Sequence of protein 2:
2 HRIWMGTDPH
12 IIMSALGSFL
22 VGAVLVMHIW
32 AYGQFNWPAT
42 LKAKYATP

These two protein chains interact to form a complex.

Interface contacts:
Residue G7 in protein 2 contacts residue G6 in protein 1 (closest heavy-atom distance 3.6 Å).
Residue M6 in protein 2 contacts residue E9 in protein 1 (closest heavy-atom distance 3.5 Å).
Residue M6 in protein 2 is in contact with residue M7 in protein 1 (closest heavy-atom distance 3.2 Å).
Residue V25 in protein 2 is in contact with residue Y26 in protein 1 (closest heavy-atom distance 3.2 Å).
Residue N37 in protein 2 interacts with residue R41 in protein 1 (closest heavy-atom distance 3.6 Å).
Residue F36 in protein 2 is in contact with residue W40 in protein 1 (closest heavy-atom distance 4.6 Å).
Residue H2 in protein 2 interacts with residue A12 in protein 1 (closest heavy-atom distance 3.3 Å).
Residue W38 in protein 2 is in contact with residue R41 in protein 1 (closest heavy-atom distance 4.0 Å).
Residue W5 in protein 2 contacts residue A12 in protein 1 (closest heavy-atom distance 3.8 Å).
Residue L21 in protein 2 is in contact with residue Y26 in protein 1 (closest heavy-atom distance 4.1 Å).
Residue I13 in protein 2 interacts with residue M19 in protein 1 (closest heavy-atom distance 4.0 Å).
Residue M6 in protein 2 contacts residue A12 in protein 1 (closest heavy-atom distance 4.0 Å).
Residue W5 in protein 2 contacts residue F15 in protein 1 (closest heavy-atom distance 3.7 Å).
Residue T41 in protein 2 interacts with residue R41 in protein 1 (closest heavy-atom distance 3.2 Å).
Residue P10 in protein 2 interacts with residue M7 in protein 1 (closest heavy-atom distance 3.5 Å).
Residue M14 in protein 2 is in contact with residue M19 in protein 1 (closest heavy-atom distance 3.9 Å).
Residue T8 in protein 2 contacts residue G6 in protein 1 (closest heavy-atom distance 3.8 Å).
Residue W38 in protein 2 is in contact with residue W40 in protein 1 (closest heavy-atom distance 3.8 Å).
Residue F36 in protein 2 is in contact with residue W43 in protein 1 (closest heavy-atom distance 3.9 Å).
Residue H2 in protein 2 contacts residue H16 in protein 1 (closest heavy-atom distance 3.5 Å).
Residue L17 in protein 2 is in contact with residue M19 in protein 1 (closest heavy-atom distance 3.9 Å).
Residue P10 in protein 2 is in contact with residue F15 in protein 1 (closest heavy-atom distance 3.8 Å).
Residue H2 in protein 2 contacts residue E9 in protein 1 (closest heavy-atom distance 2.9 Å).
Residue H2 in protein 2 interacts with residue R13 in protein 1 (closest heavy-atom distance 3.4 Å).
Residue G7 in protein 2 interacts with residue M7 in protein 1 (closest heavy-atom distance 2.9 Å).
Residue M6 in protein 2 contacts residue T8 in protein 1 (closest heavy-atom distance 4.2 Å).
Residue W5 in protein 2 contacts residue H16 in protein 1 (closest heavy-atom distance 2.9 Å).
Residue F36 in protein 2 is in contact with residue R41 in protein 1 (closest heavy-atom distance 2.6 Å).
Residue W5 in protein 2 contacts residue M19 in protein 1 (closest heavy-atom distance 3.8 Å).
Residue T8 in protein 2 interacts with residue M7 in protein 1 (closest heavy-atom distance 2.9 Å).
Residue W5 in protein 2 is in contact with residue M7 in protein 1 (closest heavy-atom distance 3.9 Å).
Residue M14 in protein 2 is in contact with residue F15 in protein 1 (closest heavy-atom distance 4.8 Å).
Residue I13 in protein 2 contacts residue F15 in protein 1 (closest heavy-atom distance 3.8 Å).
Residue R3 in protein 2 contacts residue E9 in protein 1 (closest heavy-atom distance 4.9 Å).

Sequence of protein 1:
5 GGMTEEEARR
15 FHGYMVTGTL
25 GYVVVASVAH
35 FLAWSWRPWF